Interface contacts:
Residue K41 in chain B interacts with residue Q42 in chain A (closest heavy-atom distance 2.3 Å).
Residue Q42 in chain B interacts with residue K41 in chain A (closest heavy-atom distance 3.2 Å).
Residue K41 in chain B interacts with residue K41 in chain A (closest heavy-atom distance 3.7 Å).

The following describes two proteins that form a bound complex.

Sequence of chain A:
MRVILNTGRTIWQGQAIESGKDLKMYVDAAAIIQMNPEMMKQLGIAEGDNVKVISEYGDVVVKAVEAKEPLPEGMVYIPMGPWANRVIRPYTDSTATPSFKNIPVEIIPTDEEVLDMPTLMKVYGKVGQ

Sequence of chain B:
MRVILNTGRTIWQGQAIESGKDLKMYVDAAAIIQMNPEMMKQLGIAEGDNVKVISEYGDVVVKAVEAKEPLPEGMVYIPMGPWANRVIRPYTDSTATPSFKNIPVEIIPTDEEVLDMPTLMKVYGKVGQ